Sequence of chain A:
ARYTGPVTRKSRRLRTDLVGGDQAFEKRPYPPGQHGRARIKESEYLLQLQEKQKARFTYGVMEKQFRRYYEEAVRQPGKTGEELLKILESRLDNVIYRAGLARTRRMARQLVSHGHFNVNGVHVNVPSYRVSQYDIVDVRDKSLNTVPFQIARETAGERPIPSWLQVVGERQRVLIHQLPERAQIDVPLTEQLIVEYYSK

Sequence of chain B:
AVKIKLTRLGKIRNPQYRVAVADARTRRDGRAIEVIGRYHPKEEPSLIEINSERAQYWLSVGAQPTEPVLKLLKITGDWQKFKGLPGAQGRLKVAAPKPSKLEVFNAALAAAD

Contacts between the two chains:
Residue L176 in chain A contacts residue L110 in chain B (closest heavy-atom distance 3.8 Å).
Residue I177 in chain A interacts with residue F106 in chain B (closest heavy-atom distance 3.7 Å).
Residue L176 in chain A contacts residue A109 in chain B (closest heavy-atom distance 4.0 Å).
Residue H178 in chain A is in contact with residue F106 in chain B (closest heavy-atom distance 4.3 Å).
Residue Y135 in chain A is in contact with residue F106 in chain B (closest heavy-atom distance 3.6 Å).
Residue V169 in chain A interacts with residue A113 in chain B (closest heavy-atom distance 3.8 Å).
Residue Y135 in chain A contacts residue K102 in chain B (closest heavy-atom distance 3.3 Å).
Residue N121 in chain A is in contact with residue K102 in chain B (closest heavy-atom distance 3.1 Å).
Residue V169 in chain A is in contact with residue L110 in chain B (closest heavy-atom distance 5.0 Å).
Residue Q167 in chain A contacts residue L110 in chain B (closest heavy-atom distance 3.6 Å).
Residue R174 in chain A interacts with residue A109 in chain B (closest heavy-atom distance 3.7 Å).
Residue D136 in chain A contacts residue K102 in chain B (closest heavy-atom distance 2.8 Å).
Residue D136 in chain A is in contact with residue F106 in chain B (closest heavy-atom distance 5.0 Å).
Residue I137 in chain A is in contact with residue A109 in chain B (closest heavy-atom distance 3.7 Å).
Residue Q134 in chain A is in contact with residue K102 in chain B (closest heavy-atom distance 3.4 Å).
Residue L176 in chain A interacts with residue F106 in chain B (closest heavy-atom distance 3.6 Å).
Residue Y135 in chain A contacts residue L103 in chain B (closest heavy-atom distance 3.5 Å).
Residue I137 in chain A contacts residue V105 in chain B (closest heavy-atom distance 4.3 Å).
Residue I137 in chain A is in contact with residue F106 in chain B (closest heavy-atom distance 3.9 Å).

This data describes a binding interaction between two proteins.